Sequence of chain A:
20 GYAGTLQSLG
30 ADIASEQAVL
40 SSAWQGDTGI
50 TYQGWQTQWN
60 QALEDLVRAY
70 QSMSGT

Interface contacts:
Residue L83 in chain B interacts with residue W54 in chain A (closest heavy-atom distance 4.7 Å).
Residue L83 in chain B is in contact with residue W58 in chain A (closest heavy-atom distance 3.8 Å).
Residue A75 in chain B interacts with residue A61 in chain A (closest heavy-atom distance 4.1 Å).
Residue H69 in chain B is in contact with residue M72 in chain A (closest heavy-atom distance 3.7 Å).
Residue A93 in chain B contacts residue A42 in chain A (closest heavy-atom distance 3.7 Å).
Residue A75 in chain B contacts residue L65 in chain A (closest heavy-atom distance 3.6 Å).
Residue F72 in chain B interacts with residue A68 in chain A (closest heavy-atom distance 3.4 Å).
Residue L83 in chain B is in contact with residue I32 in chain A (closest heavy-atom distance 4.1 Å).
Residue A76 in chain B is in contact with residue L65 in chain A (closest heavy-atom distance 3.6 Å).
Residue L90 in chain B contacts residue W43 in chain A (closest heavy-atom distance 3.9 Å).
Residue K78 in chain B contacts residue A61 in chain A (closest heavy-atom distance 3.8 Å).
Residue R71 in chain B interacts with residue S71 in chain A (closest heavy-atom distance 3.4 Å).
Residue N89 in chain B contacts residue I49 in chain A (closest heavy-atom distance 4.4 Å).
Residue F72 in chain B interacts with residue Y69 in chain A (closest heavy-atom distance 3.9 Å).
Residue A88 in chain B contacts residue Q44 in chain A (closest heavy-atom distance 3.7 Å).
Residue A68 in chain B interacts with residue M72 in chain A (closest heavy-atom distance 3.7 Å).
Residue L90 in chain B interacts with residue Q44 in chain A (closest heavy-atom distance 4.8 Å).
Residue V79 in chain B interacts with residue L65 in chain A (closest heavy-atom distance 4.3 Å).
Residue L90 in chain B contacts residue A42 in chain A (closest heavy-atom distance 4.1 Å).
Residue L82 in chain B interacts with residue W54 in chain A (closest heavy-atom distance 2.9 Å).
Residue L82 in chain B is in contact with residue A61 in chain A (closest heavy-atom distance 4.1 Å).
Residue V79 in chain B interacts with residue A61 in chain A (closest heavy-atom distance 3.9 Å).
Residue L82 in chain B is in contact with residue Q57 in chain A (closest heavy-atom distance 3.6 Å).
Residue L90 in chain B contacts residue L39 in chain A (closest heavy-atom distance 3.8 Å).
Residue V79 in chain B is in contact with residue L62 in chain A (closest heavy-atom distance 4.6 Å).
Residue I85 in chain B interacts with residue I49 in chain A (closest heavy-atom distance 3.5 Å).
Residue N89 in chain B contacts residue T47 in chain A (closest heavy-atom distance 3.1 Å).
Residue I85 in chain B contacts residue W54 in chain A (closest heavy-atom distance 4.1 Å).
Residue L82 in chain B is in contact with residue W58 in chain A (closest heavy-atom distance 3.7 Å).
Residue F72 in chain B contacts residue M72 in chain A (closest heavy-atom distance 4.0 Å).
Residue A93 in chain B contacts residue L39 in chain A (closest heavy-atom distance 3.4 Å).
Residue N89 in chain B contacts residue Q44 in chain A (closest heavy-atom distance 2.8 Å).
Residue L82 in chain B interacts with residue I49 in chain A (closest heavy-atom distance 4.1 Å).
Residue F72 in chain B contacts residue L65 in chain A (closest heavy-atom distance 3.6 Å).
Residue N89 in chain B contacts residue A42 in chain A (closest heavy-atom distance 4.0 Å).
Residue R71 in chain B contacts residue A68 in chain A (closest heavy-atom distance 3.8 Å).
Residue A68 in chain B contacts residue A68 in chain A (closest heavy-atom distance 3.9 Å).
Residue F65 in chain B contacts residue M72 in chain A (closest heavy-atom distance 2.8 Å).
Residue A94 in chain B interacts with residue L39 in chain A (closest heavy-atom distance 4.7 Å).
Residue N89 in chain B interacts with residue W43 in chain A (closest heavy-atom distance 3.1 Å).
Residue A75 in chain B contacts residue D64 in chain A (closest heavy-atom distance 3.9 Å).
Residue A86 in chain B contacts residue W43 in chain A (closest heavy-atom distance 3.7 Å).
Residue I85 in chain B interacts with residue W43 in chain A (closest heavy-atom distance 4.4 Å).
Residue V79 in chain B contacts residue W58 in chain A (closest heavy-atom distance 3.6 Å).
Residue A86 in chain B is in contact with residue W54 in chain A (closest heavy-atom distance 3.7 Å).
Residue A68 in chain B interacts with residue S71 in chain A (closest heavy-atom distance 3.5 Å).
Residue K78 in chain B is in contact with residue D64 in chain A (closest heavy-atom distance 4.7 Å).
Residue F72 in chain B is in contact with residue L25 in chain A (closest heavy-atom distance 4.6 Å).

The following describes two proteins that form a bound complex.

Sequence of chain B:
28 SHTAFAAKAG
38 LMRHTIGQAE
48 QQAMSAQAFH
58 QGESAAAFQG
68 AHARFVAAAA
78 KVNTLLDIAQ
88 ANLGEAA